Contacts between the two chains:
Residue R103 in protein 1 interacts with residue M47 in protein 2 (closest heavy-atom distance 3.4 Å).
Residue R103 in protein 1 contacts residue E44 in protein 2 (closest heavy-atom distance 3.0 Å).
Residue R103 in protein 1 contacts residue L40 in protein 2 (closest heavy-atom distance 4.2 Å).
Residue R103 in protein 1 contacts residue V43 in protein 2 (closest heavy-atom distance 4.7 Å).
Residue K105 in protein 1 is in contact with residue L40 in protein 2 (closest heavy-atom distance 4.6 Å).
Residue E143 in protein 1 interacts with residue E44 in protein 2 (closest heavy-atom distance 3.8 Å).
Residue F104 in protein 1 contacts residue L40 in protein 2 (closest heavy-atom distance 3.4 Å).
Residue K105 in protein 1 is in contact with residue E44 in protein 2 (closest heavy-atom distance 2.8 Å).
Residue E101 in protein 1 is in contact with residue E51 in protein 2 (closest heavy-atom distance 4.9 Å).
Residue E101 in protein 1 is in contact with residue M47 in protein 2 (closest heavy-atom distance 5.0 Å).
Residue K105 in protein 1 contacts residue D38 in protein 2 (closest heavy-atom distance 4.8 Å).

This data describes a binding interaction between two proteins.

Sequence of protein 2:
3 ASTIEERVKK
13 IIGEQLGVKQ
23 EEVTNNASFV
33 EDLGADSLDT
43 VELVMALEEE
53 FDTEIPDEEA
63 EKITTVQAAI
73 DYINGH

Sequence of protein 1:
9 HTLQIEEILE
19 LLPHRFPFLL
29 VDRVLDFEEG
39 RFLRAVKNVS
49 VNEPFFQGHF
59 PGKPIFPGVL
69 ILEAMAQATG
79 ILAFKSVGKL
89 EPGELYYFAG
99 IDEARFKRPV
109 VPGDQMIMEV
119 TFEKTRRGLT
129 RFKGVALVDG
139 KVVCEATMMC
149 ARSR